Interface contacts:
Residue L1168 in chain A is in contact with residue L36 in chain B (closest heavy-atom distance 4.0 Å).

Sequence of chain A:
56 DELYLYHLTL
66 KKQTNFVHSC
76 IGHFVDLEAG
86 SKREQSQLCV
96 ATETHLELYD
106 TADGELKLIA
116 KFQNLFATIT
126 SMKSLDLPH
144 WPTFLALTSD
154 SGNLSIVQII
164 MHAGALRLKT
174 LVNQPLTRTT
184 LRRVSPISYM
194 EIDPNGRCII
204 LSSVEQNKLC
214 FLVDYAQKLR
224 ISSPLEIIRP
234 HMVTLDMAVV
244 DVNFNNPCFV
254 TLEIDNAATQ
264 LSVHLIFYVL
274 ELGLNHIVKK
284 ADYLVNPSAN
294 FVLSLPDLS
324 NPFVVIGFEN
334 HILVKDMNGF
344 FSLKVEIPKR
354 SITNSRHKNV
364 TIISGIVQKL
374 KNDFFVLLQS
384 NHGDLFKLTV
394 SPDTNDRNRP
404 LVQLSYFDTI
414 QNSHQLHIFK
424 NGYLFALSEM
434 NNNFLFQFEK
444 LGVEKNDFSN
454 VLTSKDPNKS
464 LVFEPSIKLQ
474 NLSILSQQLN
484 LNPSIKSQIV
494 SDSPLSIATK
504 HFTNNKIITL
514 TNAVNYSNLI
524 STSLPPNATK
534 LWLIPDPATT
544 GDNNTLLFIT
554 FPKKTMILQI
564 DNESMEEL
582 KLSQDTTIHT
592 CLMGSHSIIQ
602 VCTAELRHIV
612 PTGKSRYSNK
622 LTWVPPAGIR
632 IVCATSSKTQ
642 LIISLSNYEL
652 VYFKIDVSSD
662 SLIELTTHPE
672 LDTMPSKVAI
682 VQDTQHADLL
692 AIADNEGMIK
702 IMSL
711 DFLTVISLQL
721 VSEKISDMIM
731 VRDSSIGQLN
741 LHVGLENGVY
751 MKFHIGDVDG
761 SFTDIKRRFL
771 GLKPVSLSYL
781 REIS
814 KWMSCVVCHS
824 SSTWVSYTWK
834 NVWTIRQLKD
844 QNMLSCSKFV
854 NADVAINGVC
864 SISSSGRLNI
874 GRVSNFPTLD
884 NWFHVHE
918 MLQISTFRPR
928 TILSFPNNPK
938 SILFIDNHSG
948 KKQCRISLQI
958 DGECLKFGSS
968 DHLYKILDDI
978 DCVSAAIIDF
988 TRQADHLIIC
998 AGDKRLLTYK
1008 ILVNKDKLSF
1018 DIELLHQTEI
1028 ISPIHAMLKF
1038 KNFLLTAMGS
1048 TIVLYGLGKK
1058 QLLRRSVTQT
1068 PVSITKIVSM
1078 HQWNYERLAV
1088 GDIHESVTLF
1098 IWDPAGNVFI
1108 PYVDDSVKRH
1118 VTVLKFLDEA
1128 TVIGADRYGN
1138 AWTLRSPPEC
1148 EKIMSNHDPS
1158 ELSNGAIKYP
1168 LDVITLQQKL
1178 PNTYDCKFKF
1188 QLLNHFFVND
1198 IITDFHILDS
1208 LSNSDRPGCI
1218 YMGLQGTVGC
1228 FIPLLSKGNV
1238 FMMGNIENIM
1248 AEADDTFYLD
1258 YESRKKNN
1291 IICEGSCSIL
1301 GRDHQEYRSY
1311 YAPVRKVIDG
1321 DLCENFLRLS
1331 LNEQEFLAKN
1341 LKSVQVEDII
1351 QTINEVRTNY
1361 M

Sequence of chain B:
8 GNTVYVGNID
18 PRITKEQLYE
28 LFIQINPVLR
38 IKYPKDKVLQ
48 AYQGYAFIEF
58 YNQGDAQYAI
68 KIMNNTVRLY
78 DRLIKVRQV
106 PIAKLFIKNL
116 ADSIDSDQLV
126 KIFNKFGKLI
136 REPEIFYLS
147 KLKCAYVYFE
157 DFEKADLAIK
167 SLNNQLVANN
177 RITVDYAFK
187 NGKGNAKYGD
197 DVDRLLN

The following describes two proteins that form a bound complex.